These two protein chains interact to form a complex.

Sequence of chain A:
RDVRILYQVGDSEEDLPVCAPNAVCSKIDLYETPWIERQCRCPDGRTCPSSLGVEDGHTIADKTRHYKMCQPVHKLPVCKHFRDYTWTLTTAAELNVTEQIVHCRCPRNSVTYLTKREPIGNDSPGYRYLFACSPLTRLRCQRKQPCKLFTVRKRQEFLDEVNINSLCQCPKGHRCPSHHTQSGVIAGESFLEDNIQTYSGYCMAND

Sequence of chain B:
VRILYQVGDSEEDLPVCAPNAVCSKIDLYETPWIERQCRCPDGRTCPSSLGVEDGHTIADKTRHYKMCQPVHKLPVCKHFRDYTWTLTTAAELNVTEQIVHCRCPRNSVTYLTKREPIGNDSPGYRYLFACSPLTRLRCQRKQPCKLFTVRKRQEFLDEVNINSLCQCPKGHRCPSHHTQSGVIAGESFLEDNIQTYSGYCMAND

Residue-level contacts at the interface:
Residue K73 in chain A is in contact with residue E42 in chain B (closest heavy-atom distance 2.5 Å).
Residue P44 in chain A is in contact with residue V64 in chain B (closest heavy-atom distance 3.9 Å).
Residue N173 in chain A interacts with residue D170 in chain B (closest heavy-atom distance 3.7 Å).
Residue E42 in chain A interacts with residue S120 in chain B (closest heavy-atom distance 3.9 Å).
Residue D170 in chain A is in contact with residue I174 in chain B (closest heavy-atom distance 3.0 Å).
Residue K73 in chain A contacts residue Y41 in chain B (closest heavy-atom distance 3.3 Å).
Residue D72 in chain A contacts residue E42 in chain B (closest heavy-atom distance 3.5 Å).
Residue L62 in chain A interacts with residue L62 in chain B (closest heavy-atom distance 4.1 Å).
Residue E42 in chain A contacts residue K73 in chain B (closest heavy-atom distance 2.7 Å).
Residue H189 in chain A is in contact with residue T191 in chain B (closest heavy-atom distance 4.2 Å).
Residue P145 in chain A is in contact with residue F168 in chain B (closest heavy-atom distance 4.2 Å).
Residue F168 in chain A interacts with residue S176 in chain B (closest heavy-atom distance 3.1 Å).
Residue L40 in chain A interacts with residue K73 in chain B (closest heavy-atom distance 3.7 Å).
Residue L169 in chain A contacts residue N175 in chain B (closest heavy-atom distance 3.4 Å).
Residue S120 in chain A is in contact with residue Q166 in chain B (closest heavy-atom distance 4.1 Å).
Residue H76 in chain A is in contact with residue P44 in chain B (closest heavy-atom distance 4.0 Å).
Residue R148 in chain A contacts residue F168 in chain B (closest heavy-atom distance 3.2 Å).
Residue V172 in chain A interacts with residue D170 in chain B (closest heavy-atom distance 4.0 Å).
Residue D170 in chain A interacts with residue V172 in chain B (closest heavy-atom distance 3.7 Å).
Residue E42 in chain A interacts with residue N119 in chain B (closest heavy-atom distance 3.7 Å).
Residue V64 in chain A interacts with residue P44 in chain B (closest heavy-atom distance 3.8 Å).
Residue L169 in chain A interacts with residue N173 in chain B (closest heavy-atom distance 3.7 Å).
Residue V172 in chain A interacts with residue V172 in chain B (closest heavy-atom distance 3.0 Å).
Residue P44 in chain A interacts with residue H76 in chain B (closest heavy-atom distance 4.1 Å).
Residue V121 in chain A interacts with residue E42 in chain B (closest heavy-atom distance 4.1 Å).
Residue I174 in chain A contacts residue L169 in chain B (closest heavy-atom distance 3.5 Å).
Residue Q166 in chain A is in contact with residue N119 in chain B (closest heavy-atom distance 2.8 Å).
Residue L169 in chain A is in contact with residue V121 in chain B (closest heavy-atom distance 3.9 Å).
Residue F168 in chain A is in contact with residue N175 in chain B (closest heavy-atom distance 3.7 Å).
Residue E65 in chain A interacts with residue V13 in chain B (closest heavy-atom distance 3.6 Å).
Residue N173 in chain A interacts with residue L169 in chain B (closest heavy-atom distance 4.1 Å).
Residue E171 in chain A interacts with residue V172 in chain B (closest heavy-atom distance 3.6 Å).
Residue N119 in chain A interacts with residue Q166 in chain B (closest heavy-atom distance 2.5 Å).
Residue I174 in chain A contacts residue D170 in chain B (closest heavy-atom distance 2.9 Å).
Residue E171 in chain A interacts with residue N173 in chain B (closest heavy-atom distance 4.1 Å).
Residue H189 in chain A is in contact with residue H189 in chain B (closest heavy-atom distance 3.3 Å).
Residue G63 in chain A interacts with residue L62 in chain B (closest heavy-atom distance 3.9 Å).
Residue L62 in chain A interacts with residue G63 in chain B (closest heavy-atom distance 4.0 Å).
Residue I174 in chain A contacts residue F168 in chain B (closest heavy-atom distance 3.9 Å).
Residue K73 in chain A contacts residue L40 in chain B (closest heavy-atom distance 3.8 Å).
Residue A71 in chain A is in contact with residue E42 in chain B (closest heavy-atom distance 3.4 Å).
Residue L146 in chain A interacts with residue F168 in chain B (closest heavy-atom distance 3.7 Å).
Residue T191 in chain A interacts with residue H189 in chain B (closest heavy-atom distance 4.2 Å).
Residue S176 in chain A contacts residue F168 in chain B (closest heavy-atom distance 3.1 Å).
Residue F168 in chain A is in contact with residue I174 in chain B (closest heavy-atom distance 3.9 Å).
Residue F168 in chain A is in contact with residue R148 in chain B (closest heavy-atom distance 3.8 Å).
Residue N175 in chain A contacts residue L169 in chain B (closest heavy-atom distance 3.6 Å).
Residue Y41 in chain A contacts residue K73 in chain B (closest heavy-atom distance 2.2 Å).
Residue D170 in chain A interacts with residue N173 in chain B (closest heavy-atom distance 3.6 Å).
Residue E42 in chain A is in contact with residue A71 in chain B (closest heavy-atom distance 3.6 Å).
Residue V121 in chain A is in contact with residue Q166 in chain B (closest heavy-atom distance 4.0 Å).
Residue V121 in chain A contacts residue L169 in chain B (closest heavy-atom distance 4.0 Å).
Residue D12 in chain A contacts residue E65 in chain B (closest heavy-atom distance 3.6 Å).
Residue N175 in chain A contacts residue F168 in chain B (closest heavy-atom distance 3.8 Å).
Residue Y41 in chain A is in contact with residue N173 in chain B (closest heavy-atom distance 3.9 Å).
Residue L40 in chain A contacts residue L40 in chain B (closest heavy-atom distance 3.9 Å).
Residue F168 in chain A is in contact with residue P145 in chain B (closest heavy-atom distance 4.2 Å).
Residue E42 in chain A contacts residue D72 in chain B (closest heavy-atom distance 3.7 Å).
Residue L169 in chain A is in contact with residue I174 in chain B (closest heavy-atom distance 3.7 Å).
Residue V172 in chain A contacts residue E171 in chain B (closest heavy-atom distance 3.6 Å).